Residue-level contacts at the interface:
Residue I25 in the first protein contacts residue T54 in the second protein (closest heavy-atom distance 4.5 Å).
Residue I29 in the first protein is in contact with residue T58 in the second protein (closest heavy-atom distance 3.5 Å).
Residue T32 in the first protein contacts residue E64 in the second protein (closest heavy-atom distance 4.7 Å).
Residue Q116 in the first protein is in contact with residue T58 in the second protein (closest heavy-atom distance 3.4 Å).
Residue N24 in the first protein is in contact with residue M68 in the second protein (closest heavy-atom distance 3.4 Å).
Residue I25 in the first protein contacts residue I60 in the second protein (closest heavy-atom distance 3.8 Å).
Residue R28 in the first protein contacts residue M68 in the second protein (closest heavy-atom distance 4.0 Å).
Residue I25 in the first protein contacts residue A55 in the second protein (closest heavy-atom distance 3.5 Å).
Residue F115 in the first protein is in contact with residue T58 in the second protein (closest heavy-atom distance 3.1 Å).
Residue R28 in the first protein contacts residue I60 in the second protein (closest heavy-atom distance 3.8 Å).
Residue F21 in the first protein contacts residue M68 in the second protein (closest heavy-atom distance 3.8 Å).
Residue P118 in the first protein interacts with residue T58 in the second protein (closest heavy-atom distance 4.4 Å).
Residue M22 in the first protein contacts residue T54 in the second protein (closest heavy-atom distance 4.0 Å).
Residue I25 in the first protein is in contact with residue M68 in the second protein (closest heavy-atom distance 3.3 Å).
Residue F21 in the first protein is in contact with residue T54 in the second protein (closest heavy-atom distance 4.3 Å).
Residue I25 in the first protein contacts residue T58 in the second protein (closest heavy-atom distance 3.8 Å).
Residue Q116 in the first protein contacts residue Y57 in the second protein (closest heavy-atom distance 3.9 Å).
Residue F21 in the first protein contacts residue M69 in the second protein (closest heavy-atom distance 3.8 Å).
Residue A117 in the first protein is in contact with residue T58 in the second protein (closest heavy-atom distance 2.5 Å).
Residue I29 in the first protein is in contact with residue I60 in the second protein (closest heavy-atom distance 4.9 Å).
Residue F21 in the first protein is in contact with residue E51 in the second protein (closest heavy-atom distance 3.0 Å).
Residue A117 in the first protein is in contact with residue G59 in the second protein (closest heavy-atom distance 4.7 Å).
Residue R28 in the first protein is in contact with residue E64 in the second protein (closest heavy-atom distance 3.9 Å).
Residue F21 in the first protein contacts residue A55 in the second protein (closest heavy-atom distance 3.8 Å).
Residue P114 in the first protein contacts residue Y57 in the second protein (closest heavy-atom distance 3.5 Å).
Residue F115 in the first protein contacts residue Y57 in the second protein (closest heavy-atom distance 3.7 Å).
Residue F21 in the first protein contacts residue I52 in the second protein (closest heavy-atom distance 4.7 Å).

Sequence of the second protein:
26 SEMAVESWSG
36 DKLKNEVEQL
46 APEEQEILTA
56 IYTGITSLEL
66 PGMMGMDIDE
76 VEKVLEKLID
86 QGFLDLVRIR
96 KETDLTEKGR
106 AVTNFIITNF

Sequence of the first protein:
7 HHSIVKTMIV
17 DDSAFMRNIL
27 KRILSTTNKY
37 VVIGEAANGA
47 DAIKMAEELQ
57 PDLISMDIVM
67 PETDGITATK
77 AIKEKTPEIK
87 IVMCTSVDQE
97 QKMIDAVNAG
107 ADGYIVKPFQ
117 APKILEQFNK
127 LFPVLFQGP

This data describes a binding interaction between two proteins.